Sequence of the first protein:
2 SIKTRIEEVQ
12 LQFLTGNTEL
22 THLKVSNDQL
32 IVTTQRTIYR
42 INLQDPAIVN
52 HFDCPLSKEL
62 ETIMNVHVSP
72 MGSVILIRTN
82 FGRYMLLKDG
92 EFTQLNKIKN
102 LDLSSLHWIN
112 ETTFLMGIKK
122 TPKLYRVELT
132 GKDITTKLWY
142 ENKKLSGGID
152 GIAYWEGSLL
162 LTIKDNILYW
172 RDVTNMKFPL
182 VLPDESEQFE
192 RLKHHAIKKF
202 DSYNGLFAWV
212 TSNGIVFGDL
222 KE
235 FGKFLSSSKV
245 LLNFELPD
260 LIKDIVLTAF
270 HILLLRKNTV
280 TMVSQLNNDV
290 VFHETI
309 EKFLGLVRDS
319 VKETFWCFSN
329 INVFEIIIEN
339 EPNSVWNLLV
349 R

Contacts between the two chains:
Residue N345 in the second protein interacts with residue K89 in the first protein (closest heavy-atom distance 3.2 Å).
Residue T322 in the second protein contacts residue K320 in the first protein (closest heavy-atom distance 4.1 Å).
Residue E321 in the second protein is in contact with residue K320 in the first protein (closest heavy-atom distance 3.3 Å).
Residue K320 in the second protein interacts with residue T322 in the first protein (closest heavy-atom distance 4.1 Å).
Residue W344 in the second protein interacts with residue V75 in the first protein (closest heavy-atom distance 3.7 Å).
Residue K320 in the second protein is in contact with residue K320 in the first protein (closest heavy-atom distance 2.7 Å).
Residue P340 in the second protein interacts with residue N28 in the first protein (closest heavy-atom distance 3.7 Å).
Residue T113 in the second protein is in contact with residue L347 in the first protein (closest heavy-atom distance 3.8 Å).
Residue V319 in the second protein is in contact with residue E321 in the first protein (closest heavy-atom distance 3.8 Å).
Residue M72 in the second protein contacts residue A268 in the first protein (closest heavy-atom distance 3.9 Å).
Residue E157 in the second protein interacts with residue W156 in the first protein (closest heavy-atom distance 3.1 Å).
Residue E157 in the second protein contacts residue E157 in the first protein (closest heavy-atom distance 4.2 Å).
Residue W344 in the second protein interacts with residue S74 in the first protein (closest heavy-atom distance 3.0 Å).
Residue P340 in the second protein is in contact with residue S74 in the first protein (closest heavy-atom distance 3.9 Å).
Residue K222 in the second protein contacts residue E157 in the first protein (closest heavy-atom distance 3.7 Å).
Residue N341 in the second protein interacts with residue R41 in the first protein (closest heavy-atom distance 4.1 Å).
Residue L130 in the second protein contacts residue V348 in the first protein (closest heavy-atom distance 3.7 Å).
Residue T113 in the second protein contacts residue V348 in the first protein (closest heavy-atom distance 4.1 Å).
Residue W156 in the second protein contacts residue W156 in the first protein (closest heavy-atom distance 3.8 Å).
Residue N341 in the second protein contacts residue S74 in the first protein (closest heavy-atom distance 3.8 Å).
Residue L347 in the second protein is in contact with residue T113 in the first protein (closest heavy-atom distance 3.8 Å).
Residue P340 in the second protein contacts residue M72 in the first protein (closest heavy-atom distance 3.4 Å).
Residue M72 in the second protein interacts with residue P340 in the first protein (closest heavy-atom distance 3.4 Å).
Residue E129 in the second protein interacts with residue R349 in the first protein (closest heavy-atom distance 2.9 Å).
Residue F269 in the second protein is in contact with residue M72 in the first protein (closest heavy-atom distance 3.6 Å).
Residue N341 in the second protein contacts residue G73 in the first protein (closest heavy-atom distance 3.7 Å).
Residue V348 in the second protein is in contact with residue T131 in the first protein (closest heavy-atom distance 4.2 Å).
Residue G73 in the second protein contacts residue N341 in the first protein (closest heavy-atom distance 3.7 Å).
Residue V75 in the second protein interacts with residue W344 in the first protein (closest heavy-atom distance 3.8 Å).
Residue M72 in the second protein contacts residue F269 in the first protein (closest heavy-atom distance 3.6 Å).
Residue W344 in the second protein contacts residue K89 in the first protein (closest heavy-atom distance 3.7 Å).
Residue W344 in the second protein interacts with residue T113 in the first protein (closest heavy-atom distance 3.9 Å).
Residue W344 in the second protein interacts with residue G132 in the first protein (closest heavy-atom distance 3.7 Å).
Residue V348 in the second protein is in contact with residue L130 in the first protein (closest heavy-atom distance 3.7 Å).
Residue L130 in the second protein interacts with residue W344 in the first protein (closest heavy-atom distance 3.9 Å).
Residue E321 in the second protein interacts with residue M72 in the first protein (closest heavy-atom distance 3.9 Å).
Residue E112 in the second protein contacts residue W344 in the first protein (closest heavy-atom distance 2.8 Å).
Residue S74 in the second protein is in contact with residue N341 in the first protein (closest heavy-atom distance 3.8 Å).
Residue S74 in the second protein contacts residue P340 in the first protein (closest heavy-atom distance 3.8 Å).
Residue N28 in the second protein is in contact with residue P340 in the first protein (closest heavy-atom distance 3.8 Å).
Residue W156 in the second protein contacts residue E157 in the first protein (closest heavy-atom distance 3.2 Å).
Residue K320 in the second protein is in contact with residue E321 in the first protein (closest heavy-atom distance 3.2 Å).
Residue K89 in the second protein contacts residue N345 in the first protein (closest heavy-atom distance 3.1 Å).
Residue S74 in the second protein contacts residue W344 in the first protein (closest heavy-atom distance 3.1 Å).
Residue L347 in the second protein interacts with residue E112 in the first protein (closest heavy-atom distance 3.7 Å).
Residue W344 in the second protein is in contact with residue L130 in the first protein (closest heavy-atom distance 4.0 Å).
Residue E157 in the second protein is in contact with residue K222 in the first protein (closest heavy-atom distance 3.8 Å).
Residue D90 in the second protein is in contact with residue N341 in the first protein (closest heavy-atom distance 3.8 Å).
Residue T113 in the second protein contacts residue W344 in the first protein (closest heavy-atom distance 3.9 Å).
Residue E112 in the second protein contacts residue L347 in the first protein (closest heavy-atom distance 3.7 Å).
Residue K89 in the second protein contacts residue W344 in the first protein (closest heavy-atom distance 3.4 Å).
Residue N341 in the second protein is in contact with residue D90 in the first protein (closest heavy-atom distance 4.1 Å).
Residue G132 in the second protein interacts with residue W344 in the first protein (closest heavy-atom distance 3.7 Å).
Residue W344 in the second protein interacts with residue E112 in the first protein (closest heavy-atom distance 2.8 Å).
Residue M72 in the second protein interacts with residue E321 in the first protein (closest heavy-atom distance 3.7 Å).
Residue A268 in the second protein interacts with residue M72 in the first protein (closest heavy-atom distance 4.0 Å).
Residue V319 in the second protein contacts residue V319 in the first protein (closest heavy-atom distance 3.2 Å).
Residue R41 in the second protein contacts residue N341 in the first protein (closest heavy-atom distance 4.2 Å).
Residue E321 in the second protein interacts with residue V319 in the first protein (closest heavy-atom distance 3.8 Å).
Residue V348 in the second protein contacts residue T113 in the first protein (closest heavy-atom distance 4.0 Å).

These two protein chains interact to form a complex.

Sequence of the second protein:
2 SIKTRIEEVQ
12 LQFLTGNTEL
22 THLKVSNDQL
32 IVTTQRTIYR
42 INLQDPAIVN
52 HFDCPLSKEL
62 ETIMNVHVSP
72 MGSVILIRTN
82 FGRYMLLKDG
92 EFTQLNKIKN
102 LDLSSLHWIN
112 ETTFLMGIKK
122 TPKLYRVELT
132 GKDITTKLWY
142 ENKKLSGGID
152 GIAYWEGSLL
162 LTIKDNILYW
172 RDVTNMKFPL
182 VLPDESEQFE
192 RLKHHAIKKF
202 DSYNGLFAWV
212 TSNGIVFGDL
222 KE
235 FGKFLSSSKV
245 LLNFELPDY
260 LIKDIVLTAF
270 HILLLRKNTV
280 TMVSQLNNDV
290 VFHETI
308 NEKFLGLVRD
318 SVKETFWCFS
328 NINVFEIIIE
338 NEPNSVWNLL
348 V